The following describes two proteins that form a bound complex.

Sequence of protein 1:
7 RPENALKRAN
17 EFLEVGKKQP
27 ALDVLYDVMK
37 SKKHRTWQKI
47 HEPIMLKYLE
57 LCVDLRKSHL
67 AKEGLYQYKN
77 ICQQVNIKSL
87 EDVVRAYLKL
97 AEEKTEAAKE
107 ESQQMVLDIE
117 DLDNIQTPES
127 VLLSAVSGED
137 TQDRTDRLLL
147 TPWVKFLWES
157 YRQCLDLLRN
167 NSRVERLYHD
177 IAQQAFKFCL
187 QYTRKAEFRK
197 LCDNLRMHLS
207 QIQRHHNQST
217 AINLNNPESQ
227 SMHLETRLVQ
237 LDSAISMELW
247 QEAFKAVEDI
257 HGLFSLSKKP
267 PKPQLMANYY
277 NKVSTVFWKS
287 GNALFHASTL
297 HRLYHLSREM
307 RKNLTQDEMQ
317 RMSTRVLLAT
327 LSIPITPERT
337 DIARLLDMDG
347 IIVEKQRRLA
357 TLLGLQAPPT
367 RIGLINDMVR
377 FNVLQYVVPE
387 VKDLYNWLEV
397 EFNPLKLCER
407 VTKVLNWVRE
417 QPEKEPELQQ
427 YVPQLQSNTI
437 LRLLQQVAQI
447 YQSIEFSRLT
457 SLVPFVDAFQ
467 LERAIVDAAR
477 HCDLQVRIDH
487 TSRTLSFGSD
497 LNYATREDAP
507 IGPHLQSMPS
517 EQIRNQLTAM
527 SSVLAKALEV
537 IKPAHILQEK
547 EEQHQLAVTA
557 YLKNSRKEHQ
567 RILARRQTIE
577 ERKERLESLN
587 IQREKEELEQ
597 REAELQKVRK

Sequence of protein 2:
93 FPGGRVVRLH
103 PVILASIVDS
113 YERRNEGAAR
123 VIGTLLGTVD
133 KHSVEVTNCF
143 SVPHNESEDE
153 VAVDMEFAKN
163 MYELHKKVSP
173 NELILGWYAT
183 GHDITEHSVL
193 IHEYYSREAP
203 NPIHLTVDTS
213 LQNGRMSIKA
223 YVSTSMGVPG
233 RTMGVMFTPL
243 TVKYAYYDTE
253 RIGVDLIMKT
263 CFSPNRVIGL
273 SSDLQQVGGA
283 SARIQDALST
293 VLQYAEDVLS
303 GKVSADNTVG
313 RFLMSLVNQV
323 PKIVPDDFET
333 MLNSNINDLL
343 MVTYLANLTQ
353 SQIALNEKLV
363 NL

Interface contacts:
Residue R572 in protein 1 is in contact with residue E114 in protein 2 (closest heavy-atom distance 3.3 Å).
Residue E535 in protein 1 interacts with residue L315 in protein 2 (closest heavy-atom distance 3.7 Å).
Residue E535 in protein 1 is in contact with residue L290 in protein 2 (closest heavy-atom distance 3.3 Å).
Residue A531 in protein 1 contacts residue L318 in protein 2 (closest heavy-atom distance 3.7 Å).
Residue R572 in protein 1 contacts residue R115 in protein 2 (closest heavy-atom distance 2.5 Å).
Residue M526 in protein 1 interacts with residue L276 in protein 2 (closest heavy-atom distance 3.7 Å).
Residue S495 in protein 1 is in contact with residue K324 in protein 2 (closest heavy-atom distance 3.7 Å).
Residue I542 in protein 1 interacts with residue I286 in protein 2 (closest heavy-atom distance 3.7 Å).
Residue I519 in protein 1 interacts with residue F330 in protein 2 (closest heavy-atom distance 3.6 Å).
Residue I542 in protein 1 is in contact with residue L290 in protein 2 (closest heavy-atom distance 3.7 Å).
Residue L497 in protein 1 contacts residue M333 in protein 2 (closest heavy-atom distance 3.3 Å).
Residue T555 in protein 1 interacts with residue L213 in protein 2 (closest heavy-atom distance 3.5 Å).
Residue S528 in protein 1 contacts residue G280 in protein 2 (closest heavy-atom distance 2.3 Å).
Residue V536 in protein 1 contacts residue I286 in protein 2 (closest heavy-atom distance 3.6 Å).
Residue S527 in protein 1 interacts with residue Q321 in protein 2 (closest heavy-atom distance 2.9 Å).
Residue S527 in protein 1 is in contact with residue L318 in protein 2 (closest heavy-atom distance 3.5 Å).
Residue E535 in protein 1 contacts residue Q287 in protein 2 (closest heavy-atom distance 3.3 Å).
Residue E517 in protein 1 interacts with residue K324 in protein 2 (closest heavy-atom distance 3.6 Å).
Residue K532 in protein 1 is in contact with residue S283 in protein 2 (closest heavy-atom distance 3.2 Å).
Residue T524 in protein 1 interacts with residue V322 in protein 2 (closest heavy-atom distance 3.7 Å).
Residue S528 in protein 1 is in contact with residue S283 in protein 2 (closest heavy-atom distance 3.5 Å).
Residue E535 in protein 1 is in contact with residue L294 in protein 2 (closest heavy-atom distance 3.1 Å).
Residue A540 in protein 1 interacts with residue L290 in protein 2 (closest heavy-atom distance 3.6 Å).
Residue A531 in protein 1 is in contact with residue Q287 in protein 2 (closest heavy-atom distance 3.4 Å).
Residue E576 in protein 1 contacts residue R115 in protein 2 (closest heavy-atom distance 2.9 Å).
Residue I519 in protein 1 contacts residue K324 in protein 2 (closest heavy-atom distance 3.7 Å).
Residue R562 in protein 1 is in contact with residue L213 in protein 2 (closest heavy-atom distance 3.2 Å).
Residue L569 in protein 1 interacts with residue A120 in protein 2 (closest heavy-atom distance 3.7 Å).
Residue L569 in protein 1 is in contact with residue R116 in protein 2 (closest heavy-atom distance 3.5 Å).
Residue R562 in protein 1 contacts residue T211 in protein 2 (closest heavy-atom distance 2.9 Å).
Residue Q573 in protein 1 is in contact with residue E118 in protein 2 (closest heavy-atom distance 3.3 Å).
Residue K532 in protein 1 interacts with residue Q287 in protein 2 (closest heavy-atom distance 3.2 Å).
Residue K532 in protein 1 interacts with residue A284 in protein 2 (closest heavy-atom distance 3.6 Å).
Residue V536 in protein 1 contacts residue S283 in protein 2 (closest heavy-atom distance 3.7 Å).
Residue E517 in protein 1 contacts residue N320 in protein 2 (closest heavy-atom distance 3.2 Å).
Residue L523 in protein 1 interacts with residue Q321 in protein 2 (closest heavy-atom distance 3.7 Å).
Residue I568 in protein 1 contacts residue E114 in protein 2 (closest heavy-atom distance 3.2 Å).
Residue E517 in protein 1 is in contact with residue Q321 in protein 2 (closest heavy-atom distance 3.0 Å).
Residue T555 in protein 1 interacts with residue N215 in protein 2 (closest heavy-atom distance 2.4 Å).
Residue H550 in protein 1 contacts residue F264 in protein 2 (closest heavy-atom distance 3.6 Å).
Residue V529 in protein 1 is in contact with residue S283 in protein 2 (closest heavy-atom distance 3.3 Å).
Residue E535 in protein 1 interacts with residue S291 in protein 2 (closest heavy-atom distance 3.0 Å).
Residue E535 in protein 1 is in contact with residue V311 in protein 2 (closest heavy-atom distance 3.0 Å).
Residue L558 in protein 1 contacts residue L213 in protein 2 (closest heavy-atom distance 3.5 Å).
Residue L534 in protein 1 is in contact with residue F314 in protein 2 (closest heavy-atom distance 3.6 Å).
Residue A533 in protein 1 is in contact with residue S283 in protein 2 (closest heavy-atom distance 3.6 Å).
Residue H565 in protein 1 interacts with residue Y113 in protein 2 (closest heavy-atom distance 3.4 Å).
Residue H565 in protein 1 interacts with residue R116 in protein 2 (closest heavy-atom distance 2.8 Å).
Residue D496 in protein 1 is in contact with residue K324 in protein 2 (closest heavy-atom distance 2.4 Å).
Residue E576 in protein 1 interacts with residue N117 in protein 2 (closest heavy-atom distance 3.4 Å).
Residue L558 in protein 1 contacts residue S212 in protein 2 (closest heavy-atom distance 3.5 Å).
Residue V536 in protein 1 is in contact with residue Q287 in protein 2 (closest heavy-atom distance 3.4 Å).
Residue H565 in protein 1 contacts residue E114 in protein 2 (closest heavy-atom distance 2.8 Å).
Residue A531 in protein 1 is in contact with residue Q321 in protein 2 (closest heavy-atom distance 3.3 Å).
Residue K532 in protein 1 interacts with residue L318 in protein 2 (closest heavy-atom distance 3.3 Å).
Residue L534 in protein 1 interacts with residue S317 in protein 2 (closest heavy-atom distance 3.4 Å).
Residue Q551 in protein 1 is in contact with residue N215 in protein 2 (closest heavy-atom distance 2.5 Å).
Residue S527 in protein 1 is in contact with residue V322 in protein 2 (closest heavy-atom distance 3.7 Å).
Residue L558 in protein 1 contacts residue Q214 in protein 2 (closest heavy-atom distance 3.3 Å).
Residue V529 in protein 1 is in contact with residue L276 in protein 2 (closest heavy-atom distance 3.7 Å).